Contacts between the two chains:
Residue R1090 in protein 2 interacts with residue M89 in protein 1 (closest heavy-atom distance 4.0 Å).
Residue I1089 in protein 2 interacts with residue L93 in protein 1 (closest heavy-atom distance 4.5 Å).
Residue R1090 in protein 2 is in contact with residue F41 in protein 1 (closest heavy-atom distance 5.0 Å).
Residue Y1088 in protein 2 contacts residue K91 in protein 1 (closest heavy-atom distance 3.3 Å).
Residue H1086 in protein 2 is in contact with residue N96 in protein 1 (closest heavy-atom distance 3.6 Å).
Residue I1089 in protein 2 is in contact with residue K91 in protein 1 (closest heavy-atom distance 4.7 Å).
Residue Y1088 in protein 2 interacts with residue R92 in protein 1 (closest heavy-atom distance 3.7 Å).
Residue G1087 in protein 2 interacts with residue K91 in protein 1 (closest heavy-atom distance 4.9 Å).
Residue H1086 in protein 2 interacts with residue N95 in protein 1 (closest heavy-atom distance 3.0 Å).
Residue I1089 in protein 2 interacts with residue I88 in protein 1 (closest heavy-atom distance 3.4 Å).
Residue Y1088 in protein 2 is in contact with residue M89 in protein 1 (closest heavy-atom distance 4.3 Å).
Residue Y1088 in protein 2 interacts with residue K90 in protein 1 (closest heavy-atom distance 4.0 Å).
Residue Y1088 in protein 2 is in contact with residue L93 in protein 1 (closest heavy-atom distance 4.8 Å).
Residue I1089 in protein 2 interacts with residue M89 in protein 1 (closest heavy-atom distance 3.9 Å).
Residue H1086 in protein 2 is in contact with residue R92 in protein 1 (closest heavy-atom distance 3.6 Å).
Residue G1087 in protein 2 is in contact with residue L93 in protein 1 (closest heavy-atom distance 3.3 Å).
Residue G1087 in protein 2 is in contact with residue R92 in protein 1 (closest heavy-atom distance 4.1 Å).
Residue F1092 in protein 2 interacts with residue L93 in protein 1 (closest heavy-atom distance 4.5 Å).

The following describes two proteins that form a bound complex.

Sequence of protein 2:
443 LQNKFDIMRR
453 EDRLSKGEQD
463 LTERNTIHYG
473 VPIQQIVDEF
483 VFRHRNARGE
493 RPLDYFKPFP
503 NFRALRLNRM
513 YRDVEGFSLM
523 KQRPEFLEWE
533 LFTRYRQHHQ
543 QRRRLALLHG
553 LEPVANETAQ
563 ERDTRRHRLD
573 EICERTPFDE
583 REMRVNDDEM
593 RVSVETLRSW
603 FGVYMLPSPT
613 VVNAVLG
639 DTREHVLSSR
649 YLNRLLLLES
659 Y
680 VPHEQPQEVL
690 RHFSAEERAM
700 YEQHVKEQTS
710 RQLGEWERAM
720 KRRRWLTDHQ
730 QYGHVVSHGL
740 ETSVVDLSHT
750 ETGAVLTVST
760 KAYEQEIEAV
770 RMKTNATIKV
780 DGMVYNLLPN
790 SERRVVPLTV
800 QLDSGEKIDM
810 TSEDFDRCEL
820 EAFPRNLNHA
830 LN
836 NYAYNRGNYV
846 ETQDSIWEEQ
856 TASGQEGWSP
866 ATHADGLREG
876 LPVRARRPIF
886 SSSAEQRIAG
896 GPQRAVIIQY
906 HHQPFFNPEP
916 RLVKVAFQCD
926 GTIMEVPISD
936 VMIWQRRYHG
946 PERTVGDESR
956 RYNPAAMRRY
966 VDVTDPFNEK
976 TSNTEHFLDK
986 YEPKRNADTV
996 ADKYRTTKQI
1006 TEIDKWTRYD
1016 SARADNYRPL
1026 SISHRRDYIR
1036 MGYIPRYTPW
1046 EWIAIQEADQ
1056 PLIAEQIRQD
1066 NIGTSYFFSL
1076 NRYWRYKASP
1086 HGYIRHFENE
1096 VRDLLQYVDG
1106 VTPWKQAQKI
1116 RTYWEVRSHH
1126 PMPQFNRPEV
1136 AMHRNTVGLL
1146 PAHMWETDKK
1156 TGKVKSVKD

Sequence of protein 1:
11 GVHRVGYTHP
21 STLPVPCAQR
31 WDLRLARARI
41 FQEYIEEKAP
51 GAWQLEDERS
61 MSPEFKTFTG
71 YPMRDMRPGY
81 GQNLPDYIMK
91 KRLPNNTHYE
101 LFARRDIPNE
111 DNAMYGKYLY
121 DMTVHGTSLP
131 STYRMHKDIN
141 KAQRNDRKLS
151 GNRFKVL